Interface contacts:
Residue C47 in chain A contacts residue K61 in chain B (closest heavy-atom distance 3.5 Å).
Residue G48 in chain A contacts residue K61 in chain B (closest heavy-atom distance 3.6 Å).
Residue C47 in chain A interacts with residue C60 in chain B (closest heavy-atom distance 4.6 Å).

Sequence of chain B:
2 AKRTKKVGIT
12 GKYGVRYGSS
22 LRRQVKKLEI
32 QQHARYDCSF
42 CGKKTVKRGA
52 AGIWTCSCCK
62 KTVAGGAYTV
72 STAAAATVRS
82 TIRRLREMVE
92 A

Sequence of chain A:
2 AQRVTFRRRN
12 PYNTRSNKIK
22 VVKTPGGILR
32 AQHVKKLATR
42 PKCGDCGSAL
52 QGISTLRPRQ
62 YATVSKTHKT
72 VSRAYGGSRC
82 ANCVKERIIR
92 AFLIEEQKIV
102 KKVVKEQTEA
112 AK

These two protein chains interact to form a complex.